This data describes a binding interaction between two proteins.

Sequence of the first protein:
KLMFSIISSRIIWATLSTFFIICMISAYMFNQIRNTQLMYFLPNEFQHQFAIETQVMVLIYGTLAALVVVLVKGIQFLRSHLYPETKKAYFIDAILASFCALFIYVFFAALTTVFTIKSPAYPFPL

Contacts between the two chains:
Residue H465 in the second protein interacts with residue F340 in the first protein (closest heavy-atom distance 3.6 Å).
Residue P371 in the second protein interacts with residue T225 in the first protein (closest heavy-atom distance 3.3 Å).
Residue P357 in the second protein is in contact with residue F331 in the first protein (closest heavy-atom distance 3.5 Å).
Residue L461 in the second protein contacts residue F340 in the first protein (closest heavy-atom distance 4.0 Å).
Residue W356 in the second protein is in contact with residue K334 in the first protein (closest heavy-atom distance 4.1 Å).
Residue P371 in the second protein interacts with residue I229 in the first protein (closest heavy-atom distance 3.6 Å).
Residue Q352 in the second protein is in contact with residue R241 in the first protein (closest heavy-atom distance 3.4 Å).
Residue V354 in the second protein is in contact with residue A234 in the first protein (closest heavy-atom distance 3.9 Å).
Residue F375 in the second protein is in contact with residue T225 in the first protein (closest heavy-atom distance 4.0 Å).
Residue Y458 in the second protein contacts residue Y321 in the first protein (closest heavy-atom distance 3.2 Å).
Residue P353 in the second protein interacts with residue F237 in the first protein (closest heavy-atom distance 3.7 Å).
Residue H364 in the second protein is in contact with residue F324 in the first protein (closest heavy-atom distance 3.8 Å).
Residue V401 in the second protein is in contact with residue M236 in the first protein (closest heavy-atom distance 3.9 Å).
Residue H364 in the second protein is in contact with residue Y338 in the first protein (closest heavy-atom distance 3.8 Å).
Residue F375 in the second protein interacts with residue V285 in the first protein (closest heavy-atom distance 3.5 Å).
Residue I367 in the second protein contacts residue I232 in the first protein (closest heavy-atom distance 3.7 Å).
Residue L379 in the second protein is in contact with residue K289 in the first protein (closest heavy-atom distance 3.8 Å).
Residue Y458 in the second protein interacts with residue F324 in the first protein (closest heavy-atom distance 3.5 Å).
Residue S355 in the second protein contacts residue Q263 in the first protein (closest heavy-atom distance 3.8 Å).
Residue W368 in the second protein contacts residue I320 in the first protein (closest heavy-atom distance 3.7 Å).
Residue I450 in the second protein is in contact with residue S314 in the first protein (closest heavy-atom distance 3.7 Å).
Residue F361 in the second protein is in contact with residue F262 in the first protein (closest heavy-atom distance 4.0 Å).
Residue F360 in the second protein contacts residue F331 in the first protein (closest heavy-atom distance 3.6 Å).
Residue W356 in the second protein interacts with residue M273 in the first protein (closest heavy-atom distance 3.4 Å).
Residue W356 in the second protein is in contact with residue A234 in the first protein (closest heavy-atom distance 3.9 Å).
Residue A443 in the second protein is in contact with residue F307 in the first protein (closest heavy-atom distance 3.7 Å).
Residue A443 in the second protein contacts residue A310 in the first protein (closest heavy-atom distance 3.7 Å).
Residue L376 in the second protein contacts residue K289 in the first protein (closest heavy-atom distance 4.0 Å).
Residue F375 in the second protein interacts with residue A221 in the first protein (closest heavy-atom distance 3.6 Å).
Residue Y397 in the second protein contacts residue M236 in the first protein (closest heavy-atom distance 3.5 Å).
Residue V393 in the second protein is in contact with residue I228 in the first protein (closest heavy-atom distance 3.8 Å).
Residue F378 in the second protein contacts residue R217 in the first protein (closest heavy-atom distance 3.2 Å).
Residue S355 in the second protein contacts residue A234 in the first protein (closest heavy-atom distance 3.8 Å).
Residue P357 in the second protein is in contact with residue F262 in the first protein (closest heavy-atom distance 3.6 Å).
Residue S355 in the second protein is in contact with residue F262 in the first protein (closest heavy-atom distance 4.0 Å).
Residue S392 in the second protein interacts with residue I228 in the first protein (closest heavy-atom distance 4.0 Å).
Residue L376 in the second protein interacts with residue V285 in the first protein (closest heavy-atom distance 3.7 Å).
Residue Y428 in the second protein interacts with residue A313 in the first protein (closest heavy-atom distance 4.1 Å).
Residue W468 in the second protein contacts residue P339 in the first protein (closest heavy-atom distance 3.6 Å).
Residue F378 in the second protein interacts with residue A221 in the first protein (closest heavy-atom distance 3.4 Å).
Residue V354 in the second protein is in contact with residue F237 in the first protein (closest heavy-atom distance 3.2 Å).
Residue V393 in the second protein is in contact with residue F227 in the first protein (closest heavy-atom distance 3.6 Å).
Residue W368 in the second protein contacts residue L280 in the first protein (closest heavy-atom distance 3.3 Å).
Residue G400 in the second protein is in contact with residue M236 in the first protein (closest heavy-atom distance 3.9 Å).
Residue K423 in the second protein contacts residue V288 in the first protein (closest heavy-atom distance 4.0 Å).
Residue F378 in the second protein is in contact with residue W220 in the first protein (closest heavy-atom distance 3.6 Å).
Residue L376 in the second protein interacts with residue V288 in the first protein (closest heavy-atom distance 3.8 Å).
Residue S396 in the second protein is in contact with residue I228 in the first protein (closest heavy-atom distance 4.0 Å).
Residue S355 in the second protein contacts residue Q265 in the first protein (closest heavy-atom distance 3.3 Å).
Residue I424 in the second protein is in contact with residue V284 in the first protein (closest heavy-atom distance 3.7 Å).
Residue A447 in the second protein is in contact with residue A310 in the first protein (closest heavy-atom distance 3.9 Å).
Residue W356 in the second protein interacts with residue Y277 in the first protein (closest heavy-atom distance 3.3 Å).
Residue P353 in the second protein contacts residue R241 in the first protein (closest heavy-atom distance 3.8 Å).
Residue S396 in the second protein contacts residue M231 in the first protein (closest heavy-atom distance 3.4 Å).
Residue Y428 in the second protein is in contact with residue L287 in the first protein (closest heavy-atom distance 3.2 Å).
Residue Y397 in the second protein contacts residue M231 in the first protein (closest heavy-atom distance 3.5 Å).
Residue H465 in the second protein interacts with residue Y338 in the first protein (closest heavy-atom distance 3.1 Å).
Residue F359 in the second protein interacts with residue I232 in the first protein (closest heavy-atom distance 3.1 Å).
Residue V393 in the second protein contacts residue S224 in the first protein (closest heavy-atom distance 3.7 Å).
Residue F370 in the second protein is in contact with residue I228 in the first protein (closest heavy-atom distance 3.6 Å).

Sequence of the second protein:
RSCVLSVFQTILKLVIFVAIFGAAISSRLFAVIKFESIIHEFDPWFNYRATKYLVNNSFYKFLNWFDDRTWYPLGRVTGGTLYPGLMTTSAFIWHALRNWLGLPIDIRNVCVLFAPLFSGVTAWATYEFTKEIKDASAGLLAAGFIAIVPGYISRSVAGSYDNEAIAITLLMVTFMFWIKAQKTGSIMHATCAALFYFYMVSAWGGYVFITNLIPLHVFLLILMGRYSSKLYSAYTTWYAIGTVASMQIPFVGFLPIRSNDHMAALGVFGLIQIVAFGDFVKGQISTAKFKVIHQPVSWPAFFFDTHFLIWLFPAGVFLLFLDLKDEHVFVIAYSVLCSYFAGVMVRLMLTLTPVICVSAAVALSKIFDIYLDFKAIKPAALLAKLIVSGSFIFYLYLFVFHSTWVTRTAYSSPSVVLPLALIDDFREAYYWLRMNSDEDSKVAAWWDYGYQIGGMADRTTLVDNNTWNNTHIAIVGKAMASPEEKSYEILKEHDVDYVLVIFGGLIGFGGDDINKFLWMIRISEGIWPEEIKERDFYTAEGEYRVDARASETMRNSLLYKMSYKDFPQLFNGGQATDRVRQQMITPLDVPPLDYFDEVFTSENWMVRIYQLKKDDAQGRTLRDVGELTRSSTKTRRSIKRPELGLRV